This data describes a binding interaction between two proteins.

Sequence of chain B:
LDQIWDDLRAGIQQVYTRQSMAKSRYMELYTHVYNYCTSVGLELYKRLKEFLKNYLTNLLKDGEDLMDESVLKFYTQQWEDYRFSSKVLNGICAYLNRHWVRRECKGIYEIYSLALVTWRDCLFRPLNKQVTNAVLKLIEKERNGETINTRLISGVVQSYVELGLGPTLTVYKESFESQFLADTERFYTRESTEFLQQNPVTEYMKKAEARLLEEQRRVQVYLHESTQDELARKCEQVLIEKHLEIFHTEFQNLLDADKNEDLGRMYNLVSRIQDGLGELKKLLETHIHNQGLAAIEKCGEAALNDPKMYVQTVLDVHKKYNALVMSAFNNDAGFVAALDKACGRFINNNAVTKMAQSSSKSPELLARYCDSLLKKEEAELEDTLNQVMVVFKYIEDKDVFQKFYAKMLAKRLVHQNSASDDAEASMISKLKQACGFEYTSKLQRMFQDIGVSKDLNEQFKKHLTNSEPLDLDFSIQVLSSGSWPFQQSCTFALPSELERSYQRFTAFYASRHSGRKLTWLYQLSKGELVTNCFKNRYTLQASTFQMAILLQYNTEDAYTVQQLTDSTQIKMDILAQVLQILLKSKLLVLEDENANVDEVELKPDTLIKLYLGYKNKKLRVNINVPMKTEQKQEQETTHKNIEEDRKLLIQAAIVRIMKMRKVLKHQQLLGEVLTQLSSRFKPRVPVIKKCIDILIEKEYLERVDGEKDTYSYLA

Residue-level contacts at the interface:
Residue K873 in chain A interacts with residue D109 in chain B (closest heavy-atom distance 3.3 Å).
Residue E1167 in chain A contacts residue G222 in chain B (closest heavy-atom distance 3.0 Å).
Residue S489 in chain A is in contact with residue A358 in chain B (closest heavy-atom distance 2.7 Å).
Residue L747 in chain A interacts with residue R246 in chain B (closest heavy-atom distance 3.2 Å).
Residue E63 in chain A contacts residue R717 in chain B (closest heavy-atom distance 3.2 Å).
Residue Q710 in chain A interacts with residue Q253 in chain B (closest heavy-atom distance 2.8 Å).
Residue F22 in chain A is in contact with residue K720 in chain B (closest heavy-atom distance 3.1 Å).
Residue K193 in chain A contacts residue D483 in chain B (closest heavy-atom distance 3.3 Å).
Residue S1032 in chain A contacts residue T195 in chain B (closest heavy-atom distance 3.2 Å).
Residue A1159 in chain A contacts residue Y157 in chain B (closest heavy-atom distance 3.2 Å).
Residue D1080 in chain A is in contact with residue R199 in chain B (closest heavy-atom distance 3.3 Å).
Residue Q748 in chain A contacts residue R246 in chain B (closest heavy-atom distance 3.1 Å).
Residue R1129 in chain A contacts residue L269 in chain B (closest heavy-atom distance 3.4 Å).
Residue M25 in chain A is in contact with residue Q737 in chain B (closest heavy-atom distance 3.2 Å).
Residue E1167 in chain A interacts with residue P223 in chain B (closest heavy-atom distance 3.4 Å).
Residue S491 in chain A interacts with residue K354 in chain B (closest heavy-atom distance 2.4 Å).
Residue E1171 in chain A interacts with residue G222 in chain B (closest heavy-atom distance 2.5 Å).
Residue D1118 in chain A interacts with residue R199 in chain B (closest heavy-atom distance 3.0 Å).
Residue M1121 in chain A interacts with residue Q276 in chain B (closest heavy-atom distance 3.4 Å).
Residue P745 in chain A is in contact with residue R246 in chain B (closest heavy-atom distance 2.7 Å).
Residue L1125 in chain A interacts with residue R273 in chain B (closest heavy-atom distance 3.4 Å).
Residue Y533 in chain A is in contact with residue E353 in chain B (closest heavy-atom distance 3.0 Å).
Residue E1087 in chain A is in contact with residue R273 in chain B (closest heavy-atom distance 3.2 Å).
Residue M1068 in chain A contacts residue Q35 in chain B (closest heavy-atom distance 3.2 Å).
Residue F24 in chain A contacts residue R717 in chain B (closest heavy-atom distance 3.1 Å).
Residue N492 in chain A contacts residue K354 in chain B (closest heavy-atom distance 3.0 Å).
Residue E1171 in chain A is in contact with residue H280 in chain B (closest heavy-atom distance 2.9 Å).
Residue K1083 in chain A interacts with residue T198 in chain B (closest heavy-atom distance 2.9 Å).
Residue K793 in chain A interacts with residue K185 in chain B (closest heavy-atom distance 3.3 Å).
Residue L746 in chain A is in contact with residue R246 in chain B (closest heavy-atom distance 3.4 Å).
Residue D104 in chain A contacts residue K493 in chain B (closest heavy-atom distance 3.2 Å).
Residue F22 in chain A contacts residue M721 in chain B (closest heavy-atom distance 3.4 Å).
Residue S489 in chain A is in contact with residue C355 in chain B (closest heavy-atom distance 3.1 Å).
Residue Q748 in chain A contacts residue E250 in chain B (closest heavy-atom distance 3.4 Å).
Residue M25 in chain A is in contact with residue I718 in chain B (closest heavy-atom distance 3.1 Å).
Residue D21 in chain A contacts residue K720 in chain B (closest heavy-atom distance 2.6 Å).
Residue R664 in chain A is in contact with residue E301 in chain B (closest heavy-atom distance 3.3 Å).
Residue R1174 in chain A interacts with residue E281 in chain B (closest heavy-atom distance 2.6 Å).
Residue P1070 in chain A interacts with residue Y42 in chain B (closest heavy-atom distance 3.3 Å).
Residue V1028 in chain A interacts with residue T195 in chain B (closest heavy-atom distance 3.4 Å).
Residue L1125 in chain A is in contact with residue Q276 in chain B (closest heavy-atom distance 3.4 Å).
Residue S489 in chain A contacts residue E357 in chain B (closest heavy-atom distance 3.4 Å).
Residue F1071 in chain A contacts residue K131 in chain B (closest heavy-atom distance 3.0 Å).
Residue M25 in chain A contacts residue R717 in chain B (closest heavy-atom distance 3.0 Å).
Residue K348 in chain A contacts residue E438 in chain B (closest heavy-atom distance 1.4 Å).
Residue E870 in chain A contacts residue K177 in chain B (closest heavy-atom distance 3.1 Å).
Residue N66 in chain A interacts with residue F498 in chain B (closest heavy-atom distance 3.4 Å).
Residue N66 in chain A is in contact with residue E499 in chain B (closest heavy-atom distance 3.4 Å).
Residue G1069 in chain A contacts residue Y42 in chain B (closest heavy-atom distance 3.4 Å).
Residue I108 in chain A is in contact with residue K493 in chain B (closest heavy-atom distance 3.3 Å).
Residue S1161 in chain A contacts residue G155 in chain B (closest heavy-atom distance 3.3 Å).
Residue D29 in chain A is in contact with residue R722 in chain B (closest heavy-atom distance 2.6 Å).
Residue S704 in chain A is in contact with residue K298 in chain B (closest heavy-atom distance 3.3 Å).
Residue D29 in chain A is in contact with residue M721 in chain B (closest heavy-atom distance 2.8 Å).
Residue Q65 in chain A is in contact with residue F498 in chain B (closest heavy-atom distance 3.0 Å).
Residue E1067 in chain A interacts with residue M37 in chain B (closest heavy-atom distance 3.1 Å).
Residue Y907 in chain A is in contact with residue D112 in chain B (closest heavy-atom distance 3.0 Å).
Residue K1163 in chain A contacts residue G155 in chain B (closest heavy-atom distance 2.6 Å).
Residue V1162 in chain A interacts with residue G155 in chain B (closest heavy-atom distance 3.4 Å).
Residue E871 in chain A interacts with residue K177 in chain B (closest heavy-atom distance 3.1 Å).

Sequence of chain A:
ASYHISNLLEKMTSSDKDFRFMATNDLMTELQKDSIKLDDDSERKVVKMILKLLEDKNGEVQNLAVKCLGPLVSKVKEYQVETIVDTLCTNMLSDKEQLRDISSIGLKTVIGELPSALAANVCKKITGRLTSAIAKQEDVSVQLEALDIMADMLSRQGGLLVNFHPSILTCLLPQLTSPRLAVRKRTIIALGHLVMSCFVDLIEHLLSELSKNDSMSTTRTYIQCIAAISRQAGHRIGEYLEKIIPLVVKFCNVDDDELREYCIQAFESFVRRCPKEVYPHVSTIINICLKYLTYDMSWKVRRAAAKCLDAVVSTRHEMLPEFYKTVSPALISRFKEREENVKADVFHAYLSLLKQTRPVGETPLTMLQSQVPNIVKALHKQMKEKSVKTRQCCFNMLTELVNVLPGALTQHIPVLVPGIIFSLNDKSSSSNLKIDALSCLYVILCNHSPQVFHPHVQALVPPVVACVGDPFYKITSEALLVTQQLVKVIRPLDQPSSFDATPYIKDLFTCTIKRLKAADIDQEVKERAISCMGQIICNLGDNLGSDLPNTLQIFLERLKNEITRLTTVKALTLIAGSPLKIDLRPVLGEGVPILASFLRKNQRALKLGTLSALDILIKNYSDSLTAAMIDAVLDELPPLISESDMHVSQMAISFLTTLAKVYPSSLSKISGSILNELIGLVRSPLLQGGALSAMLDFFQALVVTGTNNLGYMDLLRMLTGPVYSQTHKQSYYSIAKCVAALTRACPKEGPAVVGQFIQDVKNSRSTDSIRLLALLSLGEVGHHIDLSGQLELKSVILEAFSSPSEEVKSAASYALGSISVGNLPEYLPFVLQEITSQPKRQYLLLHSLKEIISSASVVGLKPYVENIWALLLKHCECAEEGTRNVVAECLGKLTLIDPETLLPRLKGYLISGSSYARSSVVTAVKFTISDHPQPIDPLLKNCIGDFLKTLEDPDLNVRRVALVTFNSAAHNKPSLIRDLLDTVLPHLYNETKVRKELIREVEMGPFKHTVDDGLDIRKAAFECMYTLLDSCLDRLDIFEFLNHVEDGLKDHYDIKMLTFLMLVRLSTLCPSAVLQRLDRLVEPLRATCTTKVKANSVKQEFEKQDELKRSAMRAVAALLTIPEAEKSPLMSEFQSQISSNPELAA